Residue-level contacts at the interface:
Residue P197 in chain A interacts with residue H134 in chain B (closest heavy-atom distance 3.7 Å).
Residue P195 in chain A interacts with residue Y7 in chain B (closest heavy-atom distance 3.4 Å).
Residue P191 in chain A contacts residue W4 in chain B (closest heavy-atom distance 2.8 Å).
Residue L196 in chain A interacts with residue N10 in chain B (closest heavy-atom distance 2.9 Å).
Residue P194 in chain A is in contact with residue W4 in chain B (closest heavy-atom distance 4.0 Å).
Residue P197 in chain A is in contact with residue Y7 in chain B (closest heavy-atom distance 4.9 Å).
Residue P195 in chain A contacts residue H134 in chain B (closest heavy-atom distance 2.7 Å).
Residue P191 in chain A interacts with residue K108 in chain B (closest heavy-atom distance 4.7 Å).
Residue P197 in chain A interacts with residue M131 in chain B (closest heavy-atom distance 4.9 Å).
Residue P197 in chain A interacts with residue N10 in chain B (closest heavy-atom distance 4.5 Å).
Residue P191 in chain A is in contact with residue Y140 in chain B (closest heavy-atom distance 3.3 Å).
Residue L196 in chain A contacts residue H134 in chain B (closest heavy-atom distance 3.9 Å).
Residue L190 in chain A is in contact with residue W4 in chain B (closest heavy-atom distance 3.5 Å).
Residue P194 in chain A contacts residue L135 in chain B (closest heavy-atom distance 3.4 Å).
Residue P193 in chain A interacts with residue Y7 in chain B (closest heavy-atom distance 4.8 Å).
Residue P194 in chain A contacts residue Y140 in chain B (closest heavy-atom distance 3.9 Å).
Residue P191 in chain A is in contact with residue W32 in chain B (closest heavy-atom distance 3.6 Å).
Residue P193 in chain A is in contact with residue Y140 in chain B (closest heavy-atom distance 4.8 Å).
Residue L196 in chain A is in contact with residue Y7 in chain B (closest heavy-atom distance 4.1 Å).
Residue L190 in chain A is in contact with residue W32 in chain B (closest heavy-atom distance 4.4 Å).
Residue P193 in chain A contacts residue W4 in chain B (closest heavy-atom distance 3.5 Å).
Residue P192 in chain A contacts residue Y140 in chain B (closest heavy-atom distance 2.7 Å).
Residue L196 in chain A is in contact with residue A6 in chain B (closest heavy-atom distance 4.1 Å).
Residue P192 in chain A is in contact with residue W4 in chain B (closest heavy-atom distance 4.2 Å).
Residue P194 in chain A is in contact with residue S138 in chain B (closest heavy-atom distance 3.6 Å).
Residue P195 in chain A is in contact with residue S138 in chain B (closest heavy-atom distance 4.8 Å).
Residue P194 in chain A contacts residue Y7 in chain B (closest heavy-atom distance 3.5 Å).
Residue P193 in chain A contacts residue G3 in chain B (closest heavy-atom distance 3.5 Å).

Sequence of chain A:
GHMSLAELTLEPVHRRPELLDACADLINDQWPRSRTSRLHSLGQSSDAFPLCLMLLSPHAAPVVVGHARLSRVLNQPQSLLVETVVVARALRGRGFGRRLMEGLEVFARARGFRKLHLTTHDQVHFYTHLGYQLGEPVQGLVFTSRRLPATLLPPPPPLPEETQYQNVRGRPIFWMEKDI

The following describes two proteins that form a bound complex.

Sequence of chain B:
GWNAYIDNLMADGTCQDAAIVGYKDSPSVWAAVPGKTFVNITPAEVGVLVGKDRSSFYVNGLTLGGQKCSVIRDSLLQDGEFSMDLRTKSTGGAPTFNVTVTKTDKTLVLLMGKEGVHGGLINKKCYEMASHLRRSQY